Sequence of the second protein:
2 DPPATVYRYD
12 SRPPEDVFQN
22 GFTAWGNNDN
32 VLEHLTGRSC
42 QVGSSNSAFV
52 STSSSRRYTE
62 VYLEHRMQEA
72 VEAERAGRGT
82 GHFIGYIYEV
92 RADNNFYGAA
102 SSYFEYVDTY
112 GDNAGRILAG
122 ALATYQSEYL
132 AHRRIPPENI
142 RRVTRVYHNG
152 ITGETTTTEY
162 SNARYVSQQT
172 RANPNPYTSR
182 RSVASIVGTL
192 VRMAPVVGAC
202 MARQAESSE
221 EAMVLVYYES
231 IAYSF

These two protein chains interact to form a complex.

Sequence of the first protein:
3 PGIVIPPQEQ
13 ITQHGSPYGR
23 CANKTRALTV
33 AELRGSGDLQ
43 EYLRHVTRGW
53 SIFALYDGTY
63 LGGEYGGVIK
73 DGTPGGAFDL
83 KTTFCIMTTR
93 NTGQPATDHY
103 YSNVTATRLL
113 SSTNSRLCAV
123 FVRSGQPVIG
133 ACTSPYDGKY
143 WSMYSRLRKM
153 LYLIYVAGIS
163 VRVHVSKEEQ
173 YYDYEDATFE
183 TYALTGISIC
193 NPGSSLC

Contacts between the two chains:
Residue F235 in the second protein interacts with residue K151 in the first protein (closest heavy-atom distance 3.3 Å).
Residue F235 in the second protein is in contact with residue L155 in the first protein (closest heavy-atom distance 3.8 Å).
Residue S230 in the second protein interacts with residue L155 in the first protein (closest heavy-atom distance 4.2 Å).
Residue F235 in the second protein is in contact with residue R150 in the first protein (closest heavy-atom distance 3.4 Å).
Residue Y233 in the second protein interacts with residue Y154 in the first protein (closest heavy-atom distance 3.4 Å).
Residue S230 in the second protein is in contact with residue V158 in the first protein (closest heavy-atom distance 4.6 Å).
Residue V188 in the second protein is in contact with residue A159 in the first protein (closest heavy-atom distance 3.2 Å).
Residue V188 in the second protein is in contact with residue V158 in the first protein (closest heavy-atom distance 3.8 Å).
Residue S234 in the second protein interacts with residue Y154 in the first protein (closest heavy-atom distance 3.7 Å).
Residue E229 in the second protein is in contact with residue Y154 in the first protein (closest heavy-atom distance 3.4 Å).
Residue V188 in the second protein interacts with residue G160 in the first protein (closest heavy-atom distance 4.4 Å).
Residue Y227 in the second protein contacts residue A159 in the first protein (closest heavy-atom distance 4.2 Å).
Residue F235 in the second protein contacts residue Y154 in the first protein (closest heavy-atom distance 4.0 Å).
Residue E229 in the second protein is in contact with residue V158 in the first protein (closest heavy-atom distance 4.5 Å).